Sequence of the first protein:
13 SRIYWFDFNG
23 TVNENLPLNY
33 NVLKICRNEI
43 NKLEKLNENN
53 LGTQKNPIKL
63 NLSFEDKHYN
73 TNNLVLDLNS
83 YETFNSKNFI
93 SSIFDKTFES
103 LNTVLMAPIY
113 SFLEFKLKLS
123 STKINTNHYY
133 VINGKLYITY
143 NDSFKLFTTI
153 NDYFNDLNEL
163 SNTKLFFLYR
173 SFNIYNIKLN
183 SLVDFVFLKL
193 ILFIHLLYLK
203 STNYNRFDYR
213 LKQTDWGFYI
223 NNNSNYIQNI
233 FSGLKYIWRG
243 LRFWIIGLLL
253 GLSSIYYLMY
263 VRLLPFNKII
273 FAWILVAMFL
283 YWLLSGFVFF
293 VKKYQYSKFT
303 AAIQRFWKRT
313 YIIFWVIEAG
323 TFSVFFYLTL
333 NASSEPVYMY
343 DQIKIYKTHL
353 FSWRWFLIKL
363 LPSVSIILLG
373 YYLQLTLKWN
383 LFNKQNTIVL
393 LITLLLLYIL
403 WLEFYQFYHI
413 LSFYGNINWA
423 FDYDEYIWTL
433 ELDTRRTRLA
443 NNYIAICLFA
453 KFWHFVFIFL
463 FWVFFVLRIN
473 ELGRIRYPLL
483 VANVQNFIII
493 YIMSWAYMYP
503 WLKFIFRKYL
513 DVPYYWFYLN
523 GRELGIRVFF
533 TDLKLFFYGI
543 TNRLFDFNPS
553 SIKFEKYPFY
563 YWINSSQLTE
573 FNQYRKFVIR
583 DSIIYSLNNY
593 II

Sequence of the second protein:
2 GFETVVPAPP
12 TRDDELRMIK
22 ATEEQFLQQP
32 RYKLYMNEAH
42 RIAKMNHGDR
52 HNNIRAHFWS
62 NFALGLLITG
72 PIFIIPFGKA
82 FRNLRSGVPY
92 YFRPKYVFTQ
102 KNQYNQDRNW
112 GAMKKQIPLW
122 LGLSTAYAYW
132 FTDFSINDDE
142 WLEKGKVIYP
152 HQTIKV

Contacts between the two chains:
Residue F532 in the first protein is in contact with residue Y130 in the second protein (closest heavy-atom distance 4.3 Å).

These two protein chains interact to form a complex.